Sequence of the second protein:
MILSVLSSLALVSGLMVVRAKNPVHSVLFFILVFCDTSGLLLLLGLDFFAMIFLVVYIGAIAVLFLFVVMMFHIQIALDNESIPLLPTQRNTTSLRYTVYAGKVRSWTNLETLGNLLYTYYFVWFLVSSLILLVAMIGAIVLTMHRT

Interface contacts:
Residue V131 in the second protein contacts residue L82 in the first protein (closest heavy-atom distance 3.9 Å).
Residue G129 in the second protein contacts residue P78 in the first protein (closest heavy-atom distance 3.9 Å).
Residue A128 in the second protein is in contact with residue P78 in the first protein (closest heavy-atom distance 3.7 Å).
Residue V126 in the second protein interacts with residue Y79 in the first protein (closest heavy-atom distance 3.4 Å).
Residue Y147 in the second protein contacts residue I69 in the first protein (closest heavy-atom distance 4.4 Å).
Residue R132 in the second protein contacts residue D81 in the first protein (closest heavy-atom distance 4.4 Å).
Residue N142 in the second protein contacts residue A73 in the first protein (closest heavy-atom distance 3.1 Å).
Residue A128 in the second protein contacts residue Y79 in the first protein (closest heavy-atom distance 3.8 Å).
Residue A128 in the second protein contacts residue L82 in the first protein (closest heavy-atom distance 4.2 Å).
Residue Y147 in the second protein is in contact with residue V72 in the first protein (closest heavy-atom distance 3.2 Å).
Residue N142 in the second protein interacts with residue G74 in the first protein (closest heavy-atom distance 4.2 Å).
Residue W134 in the second protein interacts with residue G74 in the first protein (closest heavy-atom distance 3.8 Å).
Residue W134 in the second protein interacts with residue A73 in the first protein (closest heavy-atom distance 3.7 Å).
Residue Y147 in the second protein is in contact with residue W65 in the first protein (closest heavy-atom distance 4.8 Å).

Sequence of the first protein:
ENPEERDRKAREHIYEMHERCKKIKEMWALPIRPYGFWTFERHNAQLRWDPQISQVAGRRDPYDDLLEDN

The following describes two proteins that form a bound complex.